Sequence of the second protein:
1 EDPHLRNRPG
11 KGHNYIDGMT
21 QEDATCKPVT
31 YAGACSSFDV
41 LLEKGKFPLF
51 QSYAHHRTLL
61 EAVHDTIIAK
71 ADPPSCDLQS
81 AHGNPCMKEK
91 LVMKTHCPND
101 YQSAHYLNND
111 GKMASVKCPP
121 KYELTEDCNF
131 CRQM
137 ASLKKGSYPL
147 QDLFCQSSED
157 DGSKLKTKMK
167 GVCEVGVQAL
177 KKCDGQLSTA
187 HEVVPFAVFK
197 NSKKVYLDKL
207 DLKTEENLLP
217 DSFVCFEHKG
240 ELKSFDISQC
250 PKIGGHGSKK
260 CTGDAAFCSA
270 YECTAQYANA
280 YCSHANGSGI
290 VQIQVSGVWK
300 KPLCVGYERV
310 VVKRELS

Sequence of the first protein:
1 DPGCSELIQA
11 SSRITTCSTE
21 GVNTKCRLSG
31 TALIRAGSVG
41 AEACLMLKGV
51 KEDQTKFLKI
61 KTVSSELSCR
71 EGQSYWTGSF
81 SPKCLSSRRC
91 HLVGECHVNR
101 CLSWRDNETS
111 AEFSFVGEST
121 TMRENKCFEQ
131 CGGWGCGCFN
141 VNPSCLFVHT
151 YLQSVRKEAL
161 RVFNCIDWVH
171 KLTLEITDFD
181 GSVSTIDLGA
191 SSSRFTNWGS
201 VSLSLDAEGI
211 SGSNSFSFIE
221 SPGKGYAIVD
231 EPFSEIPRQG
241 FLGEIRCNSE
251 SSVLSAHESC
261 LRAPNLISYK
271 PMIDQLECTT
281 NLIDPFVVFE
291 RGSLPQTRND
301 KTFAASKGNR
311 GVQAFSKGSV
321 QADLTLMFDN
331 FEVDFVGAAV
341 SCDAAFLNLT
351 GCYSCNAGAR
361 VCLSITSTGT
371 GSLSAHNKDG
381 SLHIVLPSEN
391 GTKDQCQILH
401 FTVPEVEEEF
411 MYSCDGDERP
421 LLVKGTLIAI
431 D

The following describes two proteins that form a bound complex.

Residue-level contacts at the interface:
Residue V141 in the first protein contacts residue T185 in the second protein (closest heavy-atom distance 3.6 Å).
Residue V141 in the first protein interacts with residue A186 in the second protein (closest heavy-atom distance 3.8 Å).
Residue V141 in the first protein contacts residue H187 in the second protein (closest heavy-atom distance 4.9 Å).